Interface contacts:
Residue L113 in protein 2 contacts residue Q13 in protein 1 (closest heavy-atom distance 3.0 Å).
Residue P119 in protein 2 contacts residue Q13 in protein 1 (closest heavy-atom distance 3.7 Å).
Residue E91 in protein 2 contacts residue K5 in protein 1 (closest heavy-atom distance 3.6 Å).
Residue G48 in protein 2 contacts residue R18 in protein 1 (closest heavy-atom distance 3.7 Å).
Residue I112 in protein 2 contacts residue I9 in protein 1 (closest heavy-atom distance 3.9 Å).
Residue T121 in protein 2 interacts with residue P27 in protein 1 (closest heavy-atom distance 3.8 Å).
Residue D84 in protein 2 contacts residue H15 in protein 1 (closest heavy-atom distance 2.6 Å).
Residue M147 in protein 2 is in contact with residue H19 in protein 1 (closest heavy-atom distance 2.7 Å).
Residue L128 in protein 2 contacts residue I16 in protein 1 (closest heavy-atom distance 3.7 Å).
Residue R45 in protein 2 is in contact with residue V21 in protein 1 (closest heavy-atom distance 3.7 Å).
Residue L148 in protein 2 is in contact with residue H15 in protein 1 (closest heavy-atom distance 3.5 Å).
Residue E123 in protein 2 is in contact with residue V25 in protein 1 (closest heavy-atom distance 3.8 Å).
Residue G117 in protein 2 is in contact with residue Q13 in protein 1 (closest heavy-atom distance 3.6 Å).
Residue E124 in protein 2 is in contact with residue P27 in protein 1 (closest heavy-atom distance 3.5 Å).
Residue I42 in protein 2 interacts with residue V21 in protein 1 (closest heavy-atom distance 3.9 Å).
Residue Y53 in protein 2 interacts with residue V30 in protein 1 (closest heavy-atom distance 3.4 Å).
Residue E124 in protein 2 is in contact with residue R17 in protein 1 (closest heavy-atom distance 2.9 Å).
Residue A50 in protein 2 is in contact with residue R11 in protein 1 (closest heavy-atom distance 2.8 Å).
Residue G117 in protein 2 is in contact with residue A33 in protein 1 (closest heavy-atom distance 2.8 Å).
Residue A50 in protein 2 contacts residue H15 in protein 1 (closest heavy-atom distance 3.6 Å).
Residue L113 in protein 2 interacts with residue I16 in protein 1 (closest heavy-atom distance 3.7 Å).
Residue E124 in protein 2 contacts residue V25 in protein 1 (closest heavy-atom distance 3.9 Å).
Residue G117 in protein 2 contacts residue P32 in protein 1 (closest heavy-atom distance 3.4 Å).
Residue L89 in protein 2 contacts residue A12 in protein 1 (closest heavy-atom distance 3.9 Å).
Residue A146 in protein 2 is in contact with residue H19 in protein 1 (closest heavy-atom distance 3.3 Å).
Residue A50 in protein 2 interacts with residue A14 in protein 1 (closest heavy-atom distance 3.3 Å).
Residue H81 in protein 2 is in contact with residue R11 in protein 1 (closest heavy-atom distance 3.3 Å).
Residue Y53 in protein 2 is in contact with residue A28 in protein 1 (closest heavy-atom distance 3.3 Å).
Residue D88 in protein 2 is in contact with residue F8 in protein 1 (closest heavy-atom distance 3.4 Å).
Residue Q46 in protein 2 is in contact with residue V21 in protein 1 (closest heavy-atom distance 3.8 Å).
Residue E118 in protein 2 interacts with residue V30 in protein 1 (closest heavy-atom distance 3.6 Å).
Residue Y53 in protein 2 interacts with residue P27 in protein 1 (closest heavy-atom distance 2.6 Å).
Residue M147 in protein 2 is in contact with residue H15 in protein 1 (closest heavy-atom distance 3.5 Å).
Residue L49 in protein 2 is in contact with residue R18 in protein 1 (closest heavy-atom distance 3.5 Å).
Residue Y116 in protein 2 is in contact with residue Q13 in protein 1 (closest heavy-atom distance 2.8 Å).
Residue D84 in protein 2 is in contact with residue R11 in protein 1 (closest heavy-atom distance 2.9 Å).
Residue E118 in protein 2 interacts with residue R17 in protein 1 (closest heavy-atom distance 2.7 Å).
Residue K56 in protein 2 is in contact with residue A28 in protein 1 (closest heavy-atom distance 3.1 Å).
Residue S52 in protein 2 interacts with residue I10 in protein 1 (closest heavy-atom distance 3.7 Å).
Residue E124 in protein 2 is in contact with residue L20 in protein 1 (closest heavy-atom distance 3.6 Å).
Residue F93 in protein 2 is in contact with residue A12 in protein 1 (closest heavy-atom distance 3.9 Å).
Residue P119 in protein 2 contacts residue R17 in protein 1 (closest heavy-atom distance 2.9 Å).
Residue E118 in protein 2 is in contact with residue Q13 in protein 1 (closest heavy-atom distance 2.7 Å).
Residue T115 in protein 2 contacts residue A33 in protein 1 (closest heavy-atom distance 3.0 Å).
Residue G117 in protein 2 is in contact with residue I10 in protein 1 (closest heavy-atom distance 3.5 Å).
Residue P51 in protein 2 is in contact with residue A14 in protein 1 (closest heavy-atom distance 3.6 Å).
Residue A92 in protein 2 is in contact with residue I9 in protein 1 (closest heavy-atom distance 3.8 Å).
Residue E124 in protein 2 interacts with residue S26 in protein 1 (closest heavy-atom distance 2.7 Å).
Residue G117 in protein 2 contacts residue T6 in protein 1 (closest heavy-atom distance 3.8 Å).
Residue A92 in protein 2 is in contact with residue F8 in protein 1 (closest heavy-atom distance 3.8 Å).
Residue E118 in protein 2 is in contact with residue I10 in protein 1 (closest heavy-atom distance 3.7 Å).
Residue P119 in protein 2 contacts residue Q31 in protein 1 (closest heavy-atom distance 3.6 Å).
Residue M147 in protein 2 contacts residue I16 in protein 1 (closest heavy-atom distance 3.6 Å).
Residue L120 in protein 2 is in contact with residue R17 in protein 1 (closest heavy-atom distance 3.5 Å).
Residue Y53 in protein 2 contacts residue R17 in protein 1 (closest heavy-atom distance 3.5 Å).
Residue L89 in protein 2 is in contact with residue F8 in protein 1 (closest heavy-atom distance 3.6 Å).
Residue Y132 in protein 2 is in contact with residue H19 in protein 1 (closest heavy-atom distance 3.5 Å).
Residue R45 in protein 2 interacts with residue R17 in protein 1 (closest heavy-atom distance 3.7 Å).
Residue P119 in protein 2 contacts residue V30 in protein 1 (closest heavy-atom distance 3.7 Å).
Residue R45 in protein 2 is in contact with residue R18 in protein 1 (closest heavy-atom distance 3.2 Å).

Sequence of protein 2:
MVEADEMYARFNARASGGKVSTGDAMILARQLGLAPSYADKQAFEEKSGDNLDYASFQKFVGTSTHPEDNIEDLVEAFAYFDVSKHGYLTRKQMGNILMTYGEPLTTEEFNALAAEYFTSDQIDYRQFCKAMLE

Sequence of protein 1:
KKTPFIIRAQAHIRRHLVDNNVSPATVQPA

These two protein chains interact to form a complex.